Residue-level contacts at the interface:
Residue G132 in the first protein contacts residue H122 in the second protein (closest heavy-atom distance 1.2 Å).
Residue D131 in the first protein contacts residue C121 in the second protein (closest heavy-atom distance 3.9 Å).
Residue D131 in the first protein interacts with residue E116 in the second protein (closest heavy-atom distance 2.9 Å).
Residue G132 in the first protein contacts residue A127 in the second protein (closest heavy-atom distance 4.8 Å).
Residue I133 in the first protein is in contact with residue K126 in the second protein (closest heavy-atom distance 2.9 Å).
Residue D131 in the first protein contacts residue N119 in the second protein (closest heavy-atom distance 0.9 Å).
Residue I133 in the first protein is in contact with residue D123 in the second protein (closest heavy-atom distance 4.7 Å).
Residue F129 in the first protein contacts residue C121 in the second protein (closest heavy-atom distance 4.7 Å).
Residue I133 in the first protein contacts residue A127 in the second protein (closest heavy-atom distance 4.9 Å).
Residue G132 in the first protein is in contact with residue D123 in the second protein (closest heavy-atom distance 2.6 Å).
Residue G132 in the first protein is in contact with residue N119 in the second protein (closest heavy-atom distance 3.5 Å).
Residue V130 in the first protein interacts with residue N119 in the second protein (closest heavy-atom distance 4.0 Å).
Residue D131 in the first protein is in contact with residue I117 in the second protein (closest heavy-atom distance 4.5 Å).
Residue V130 in the first protein contacts residue L125 in the second protein (closest heavy-atom distance 4.7 Å).
Residue I133 in the first protein contacts residue H122 in the second protein (closest heavy-atom distance 1.9 Å).
Residue V130 in the first protein contacts residue C121 in the second protein (closest heavy-atom distance 3.3 Å).
Residue D131 in the first protein interacts with residue D123 in the second protein (closest heavy-atom distance 2.3 Å).
Residue D128 in the first protein interacts with residue L118 in the second protein (closest heavy-atom distance 4.7 Å).
Residue D131 in the first protein contacts residue E120 in the second protein (closest heavy-atom distance 3.2 Å).
Residue D131 in the first protein contacts residue L118 in the second protein (closest heavy-atom distance 2.4 Å).
Residue V130 in the first protein interacts with residue D123 in the second protein (closest heavy-atom distance 4.4 Å).
Residue V130 in the first protein contacts residue L118 in the second protein (closest heavy-atom distance 2.0 Å).
Residue D131 in the first protein is in contact with residue L115 in the second protein (closest heavy-atom distance 2.1 Å).
Residue G132 in the first protein contacts residue K126 in the second protein (closest heavy-atom distance 2.4 Å).
Residue F129 in the first protein interacts with residue L118 in the second protein (closest heavy-atom distance 0.8 Å).
Residue F129 in the first protein contacts residue N119 in the second protein (closest heavy-atom distance 4.3 Å).
Residue D131 in the first protein contacts residue H122 in the second protein (closest heavy-atom distance 1.9 Å).
Residue V130 in the first protein contacts residue H122 in the second protein (closest heavy-atom distance 2.0 Å).
Residue I126 in the first protein interacts with residue L118 in the second protein (closest heavy-atom distance 4.9 Å).

This data describes a binding interaction between two proteins.

Sequence of the second protein:
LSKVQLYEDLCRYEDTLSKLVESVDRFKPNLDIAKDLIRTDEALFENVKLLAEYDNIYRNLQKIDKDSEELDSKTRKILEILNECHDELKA

Sequence of the first protein:
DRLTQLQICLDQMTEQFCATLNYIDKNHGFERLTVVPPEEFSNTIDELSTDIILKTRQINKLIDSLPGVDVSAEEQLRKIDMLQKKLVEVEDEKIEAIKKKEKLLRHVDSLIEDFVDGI